Residue-level contacts at the interface:
Residue D285 in protein 1 interacts with residue K564 in protein 2 (closest heavy-atom distance 3.3 Å).
Residue R997 in protein 1 contacts residue S455 in protein 2 (closest heavy-atom distance 3.1 Å).
Residue A284 in protein 1 is in contact with residue F579 in protein 2 (closest heavy-atom distance 3.4 Å).
Residue Q1188 in protein 1 contacts residue I652 in protein 2 (closest heavy-atom distance 3.5 Å).
Residue T281 in protein 1 is in contact with residue L464 in protein 2 (closest heavy-atom distance 3.5 Å).
Residue D285 in protein 1 interacts with residue F579 in protein 2 (closest heavy-atom distance 3.8 Å).
Residue E882 in protein 1 interacts with residue S609 in protein 2 (closest heavy-atom distance 3.7 Å).
Residue S930 in protein 1 contacts residue V607 in protein 2 (closest heavy-atom distance 3.6 Å).
Residue P1172 in protein 1 interacts with residue N685 in protein 2 (closest heavy-atom distance 3.9 Å).
Residue L292 in protein 1 contacts residue L447 in protein 2 (closest heavy-atom distance 3.8 Å).
Residue E288 in protein 1 contacts residue K549 in protein 2 (closest heavy-atom distance 3.5 Å).
Residue E288 in protein 1 contacts residue F579 in protein 2 (closest heavy-atom distance 3.6 Å).
Residue T1218 in protein 1 contacts residue I652 in protein 2 (closest heavy-atom distance 3.6 Å).
Residue S290 in protein 1 interacts with residue H550 in protein 2 (closest heavy-atom distance 3.2 Å).
Residue R997 in protein 1 interacts with residue E458 in protein 2 (closest heavy-atom distance 3.3 Å).
Residue Y1174 in protein 1 contacts residue N649 in protein 2 (closest heavy-atom distance 3.3 Å).
Residue V286 in protein 1 is in contact with residue L471 in protein 2 (closest heavy-atom distance 3.2 Å).
Residue Y237 in protein 1 is in contact with residue R218 in protein 2 (closest heavy-atom distance 3.0 Å).
Residue E882 in protein 1 contacts residue Y641 in protein 2 (closest heavy-atom distance 3.6 Å).
Residue H889 in protein 1 is in contact with residue Y641 in protein 2 (closest heavy-atom distance 3.0 Å).
Residue Q1188 in protein 1 is in contact with residue R684 in protein 2 (closest heavy-atom distance 3.2 Å).
Residue L297 in protein 1 contacts residue L447 in protein 2 (closest heavy-atom distance 3.8 Å).
Residue P1172 in protein 1 contacts residue I654 in protein 2 (closest heavy-atom distance 3.6 Å).
Residue L630 in protein 1 interacts with residue G672 in protein 2 (closest heavy-atom distance 3.9 Å).
Residue N899 in protein 1 is in contact with residue F390 in protein 2 (closest heavy-atom distance 3.1 Å).
Residue F287 in protein 1 is in contact with residue P445 in protein 2 (closest heavy-atom distance 3.2 Å).
Residue E635 in protein 1 is in contact with residue R707 in protein 2 (closest heavy-atom distance 2.4 Å).
Residue R1159 in protein 1 is in contact with residue R684 in protein 2 (closest heavy-atom distance 3.1 Å).
Residue R997 in protein 1 contacts residue S459 in protein 2 (closest heavy-atom distance 3.0 Å).
Residue F287 in protein 1 is in contact with residue F579 in protein 2 (closest heavy-atom distance 3.1 Å).
Residue E635 in protein 1 contacts residue S704 in protein 2 (closest heavy-atom distance 2.7 Å).
Residue F287 in protein 1 interacts with residue L447 in protein 2 (closest heavy-atom distance 3.5 Å).
Residue S927 in protein 1 interacts with residue S639 in protein 2 (closest heavy-atom distance 3.5 Å).
Residue Y1174 in protein 1 is in contact with residue I652 in protein 2 (closest heavy-atom distance 3.6 Å).
Residue L1190 in protein 1 is in contact with residue Q650 in protein 2 (closest heavy-atom distance 3.4 Å).
Residue P263 in protein 1 interacts with residue K472 in protein 2 (closest heavy-atom distance 3.3 Å).
Residue Q937 in protein 1 is in contact with residue N608 in protein 2 (closest heavy-atom distance 3.9 Å).
Residue L232 in protein 1 contacts residue L219 in protein 2 (closest heavy-atom distance 3.7 Å).
Residue L630 in protein 1 contacts residue E673 in protein 2 (closest heavy-atom distance 3.6 Å).
Residue R1220 in protein 1 interacts with residue I654 in protein 2 (closest heavy-atom distance 3.8 Å).
Residue V286 in protein 1 is in contact with residue I467 in protein 2 (closest heavy-atom distance 3.7 Å).
Residue P289 in protein 1 contacts residue I577 in protein 2 (closest heavy-atom distance 3.3 Å).
Residue R1159 in protein 1 contacts residue Q606 in protein 2 (closest heavy-atom distance 3.1 Å).
Residue T1218 in protein 1 interacts with residue E660 in protein 2 (closest heavy-atom distance 3.5 Å).
Residue K295 in protein 1 contacts residue N448 in protein 2 (closest heavy-atom distance 2.7 Å).
Residue Q1188 in protein 1 interacts with residue Q650 in protein 2 (closest heavy-atom distance 3.8 Å).
Residue H889 in protein 1 is in contact with residue R598 in protein 2 (closest heavy-atom distance 3.1 Å).
Residue H932 in protein 1 interacts with residue D610 in protein 2 (closest heavy-atom distance 3.5 Å).
Residue E288 in protein 1 is in contact with residue G548 in protein 2 (closest heavy-atom distance 3.5 Å).
Residue V1219 in protein 1 contacts residue I654 in protein 2 (closest heavy-atom distance 3.7 Å).
Residue L886 in protein 1 contacts residue Y641 in protein 2 (closest heavy-atom distance 3.6 Å).
Residue E1160 in protein 1 is in contact with residue R684 in protein 2 (closest heavy-atom distance 2.8 Å).
Residue L931 in protein 1 interacts with residue Y641 in protein 2 (closest heavy-atom distance 3.9 Å).
Residue R1159 in protein 1 is in contact with residue L644 in protein 2 (closest heavy-atom distance 3.4 Å).
Residue E291 in protein 1 interacts with residue L447 in protein 2 (closest heavy-atom distance 3.2 Å).
Residue L886 in protein 1 contacts residue V638 in protein 2 (closest heavy-atom distance 3.2 Å).
Residue L886 in protein 1 interacts with residue S639 in protein 2 (closest heavy-atom distance 3.6 Å).
Residue S930 in protein 1 interacts with residue N608 in protein 2 (closest heavy-atom distance 3.2 Å).
Residue A284 in protein 1 contacts residue K564 in protein 2 (closest heavy-atom distance 3.3 Å).
Residue E633 in protein 1 contacts residue R707 in protein 2 (closest heavy-atom distance 3.3 Å).

Sequence of protein 2:
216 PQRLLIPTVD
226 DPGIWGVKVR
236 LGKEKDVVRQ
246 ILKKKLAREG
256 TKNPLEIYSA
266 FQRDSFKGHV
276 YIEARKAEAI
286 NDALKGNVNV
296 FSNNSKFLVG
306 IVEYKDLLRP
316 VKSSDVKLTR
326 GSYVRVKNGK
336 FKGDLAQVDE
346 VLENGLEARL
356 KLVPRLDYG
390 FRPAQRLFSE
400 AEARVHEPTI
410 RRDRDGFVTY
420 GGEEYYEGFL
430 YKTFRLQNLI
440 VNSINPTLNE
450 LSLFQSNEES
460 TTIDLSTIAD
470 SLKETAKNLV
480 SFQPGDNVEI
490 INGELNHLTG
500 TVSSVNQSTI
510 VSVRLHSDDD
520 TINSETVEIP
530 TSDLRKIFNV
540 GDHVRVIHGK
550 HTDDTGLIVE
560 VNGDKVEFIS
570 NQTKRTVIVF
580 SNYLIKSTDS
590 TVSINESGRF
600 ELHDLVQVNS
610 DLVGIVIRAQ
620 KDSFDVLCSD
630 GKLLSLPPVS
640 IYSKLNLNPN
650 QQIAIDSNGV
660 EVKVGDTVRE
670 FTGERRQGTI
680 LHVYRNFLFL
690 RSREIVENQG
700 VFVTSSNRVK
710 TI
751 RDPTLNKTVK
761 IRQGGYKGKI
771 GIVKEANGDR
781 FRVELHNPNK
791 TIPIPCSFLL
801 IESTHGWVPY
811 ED

Sequence of protein 1:
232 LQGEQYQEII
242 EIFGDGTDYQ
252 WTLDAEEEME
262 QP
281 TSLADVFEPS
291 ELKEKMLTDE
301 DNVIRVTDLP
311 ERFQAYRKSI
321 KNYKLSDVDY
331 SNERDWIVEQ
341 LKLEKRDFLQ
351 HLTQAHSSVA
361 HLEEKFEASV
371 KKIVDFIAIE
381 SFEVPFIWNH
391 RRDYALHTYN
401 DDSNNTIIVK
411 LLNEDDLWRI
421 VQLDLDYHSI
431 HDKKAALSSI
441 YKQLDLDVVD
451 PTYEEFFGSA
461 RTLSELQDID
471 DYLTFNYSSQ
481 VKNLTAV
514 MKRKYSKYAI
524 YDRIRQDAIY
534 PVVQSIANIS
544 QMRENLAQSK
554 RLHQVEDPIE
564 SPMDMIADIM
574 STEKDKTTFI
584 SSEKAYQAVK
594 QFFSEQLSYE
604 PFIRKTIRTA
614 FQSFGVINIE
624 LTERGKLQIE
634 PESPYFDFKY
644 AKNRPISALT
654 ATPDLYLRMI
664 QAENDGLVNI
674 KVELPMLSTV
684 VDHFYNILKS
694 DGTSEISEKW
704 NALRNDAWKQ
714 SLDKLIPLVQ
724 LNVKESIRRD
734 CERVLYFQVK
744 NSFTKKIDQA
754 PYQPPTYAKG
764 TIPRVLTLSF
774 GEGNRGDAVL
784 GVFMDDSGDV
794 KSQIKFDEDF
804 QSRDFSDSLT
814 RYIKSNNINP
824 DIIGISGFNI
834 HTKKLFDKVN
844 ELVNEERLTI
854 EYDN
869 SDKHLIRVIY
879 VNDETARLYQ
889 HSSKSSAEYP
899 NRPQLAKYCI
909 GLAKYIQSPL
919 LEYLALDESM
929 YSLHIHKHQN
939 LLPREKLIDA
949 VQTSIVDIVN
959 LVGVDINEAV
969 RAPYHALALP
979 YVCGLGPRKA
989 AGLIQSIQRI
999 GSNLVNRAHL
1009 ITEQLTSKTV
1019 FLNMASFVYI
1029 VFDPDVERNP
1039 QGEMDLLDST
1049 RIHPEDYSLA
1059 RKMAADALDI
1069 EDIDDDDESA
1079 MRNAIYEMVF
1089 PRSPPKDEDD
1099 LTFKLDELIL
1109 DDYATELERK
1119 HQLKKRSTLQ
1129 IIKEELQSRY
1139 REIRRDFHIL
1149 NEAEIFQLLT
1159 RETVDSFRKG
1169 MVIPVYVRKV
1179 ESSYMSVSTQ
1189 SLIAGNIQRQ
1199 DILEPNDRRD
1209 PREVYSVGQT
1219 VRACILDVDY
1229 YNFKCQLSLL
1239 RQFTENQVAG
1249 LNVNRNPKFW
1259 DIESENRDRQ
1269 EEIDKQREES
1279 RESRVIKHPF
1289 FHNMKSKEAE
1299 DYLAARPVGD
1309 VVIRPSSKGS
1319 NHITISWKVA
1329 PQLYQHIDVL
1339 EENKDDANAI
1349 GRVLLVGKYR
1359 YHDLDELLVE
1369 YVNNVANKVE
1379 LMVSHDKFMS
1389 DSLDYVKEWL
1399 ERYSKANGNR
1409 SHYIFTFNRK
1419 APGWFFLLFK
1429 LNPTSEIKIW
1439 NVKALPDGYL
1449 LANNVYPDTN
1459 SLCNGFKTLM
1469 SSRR

These two protein chains interact to form a complex.